Residue-level contacts at the interface:
Residue G143 in the second protein contacts residue I871 in the first protein (closest heavy-atom distance 3.9 Å).
Residue L281 in the second protein contacts residue Y825 in the first protein (closest heavy-atom distance 4.4 Å).
Residue A272 in the second protein contacts residue L874 in the first protein (closest heavy-atom distance 3.0 Å).
Residue P274 in the second protein is in contact with residue L874 in the first protein (closest heavy-atom distance 4.6 Å).
Residue F11 in the second protein interacts with residue T828 in the first protein (closest heavy-atom distance 3.6 Å).
Residue L13 in the second protein contacts residue N827 in the first protein (closest heavy-atom distance 3.9 Å).
Residue N85 in the second protein is in contact with residue N824 in the first protein (closest heavy-atom distance 3.8 Å).
Residue G147 in the second protein is in contact with residue R873 in the first protein (closest heavy-atom distance 4.6 Å).
Residue T218 in the second protein is in contact with residue Y825 in the first protein (closest heavy-atom distance 3.0 Å).
Residue P274 in the second protein contacts residue A875 in the first protein (closest heavy-atom distance 3.1 Å).
Residue F11 in the second protein is in contact with residue Y825 in the first protein (closest heavy-atom distance 4.0 Å).
Residue D146 in the second protein interacts with residue I871 in the first protein (closest heavy-atom distance 4.1 Å).
Residue E276 in the second protein contacts residue T828 in the first protein (closest heavy-atom distance 4.2 Å).
Residue P280 in the second protein interacts with residue N827 in the first protein (closest heavy-atom distance 4.0 Å).
Residue K152 in the second protein is in contact with residue L874 in the first protein (closest heavy-atom distance 4.0 Å).
Residue T12 in the second protein is in contact with residue N827 in the first protein (closest heavy-atom distance 2.9 Å).
Residue V277 in the second protein is in contact with residue F820 in the first protein (closest heavy-atom distance 4.5 Å).
Residue I278 in the second protein interacts with residue N822 in the first protein (closest heavy-atom distance 4.5 Å).
Residue V277 in the second protein contacts residue A803 in the first protein (closest heavy-atom distance 4.8 Å).
Residue N85 in the second protein interacts with residue Y802 in the first protein (closest heavy-atom distance 3.3 Å).
Residue D146 in the second protein interacts with residue R873 in the first protein (closest heavy-atom distance 3.6 Å).
Residue P274 in the second protein is in contact with residue R873 in the first protein (closest heavy-atom distance 4.0 Å).
Residue P274 in the second protein is in contact with residue I877 in the first protein (closest heavy-atom distance 4.5 Å).
Residue F11 in the second protein contacts residue N827 in the first protein (closest heavy-atom distance 4.0 Å).
Residue D146 in the second protein contacts residue G872 in the first protein (closest heavy-atom distance 3.2 Å).
Residue L84 in the second protein contacts residue R800 in the first protein (closest heavy-atom distance 4.2 Å).
Residue V277 in the second protein interacts with residue Y802 in the first protein (closest heavy-atom distance 3.5 Å).
Residue I87 in the second protein contacts residue G872 in the first protein (closest heavy-atom distance 3.8 Å).
Residue A216 in the second protein is in contact with residue Y825 in the first protein (closest heavy-atom distance 2.8 Å).
Residue E276 in the second protein is in contact with residue R829 in the first protein (closest heavy-atom distance 3.9 Å).
Residue G279 in the second protein is in contact with residue N827 in the first protein (closest heavy-atom distance 3.3 Å).
Residue E276 in the second protein interacts with residue I877 in the first protein (closest heavy-atom distance 3.5 Å).
Residue A272 in the second protein contacts residue R873 in the first protein (closest heavy-atom distance 4.5 Å).
Residue M217 in the second protein contacts residue Y825 in the first protein (closest heavy-atom distance 4.4 Å).
Residue Y145 in the second protein interacts with residue R873 in the first protein (closest heavy-atom distance 4.2 Å).
Residue I144 in the second protein is in contact with residue G872 in the first protein (closest heavy-atom distance 3.8 Å).
Residue R83 in the second protein interacts with residue R800 in the first protein (closest heavy-atom distance 3.1 Å).
Residue F273 in the second protein contacts residue L874 in the first protein (closest heavy-atom distance 3.9 Å).
Residue V277 in the second protein is in contact with residue L882 in the first protein (closest heavy-atom distance 4.6 Å).
Residue I278 in the second protein is in contact with residue Y825 in the first protein (closest heavy-atom distance 4.7 Å).
Residue L221 in the second protein interacts with residue Y825 in the first protein (closest heavy-atom distance 4.0 Å).
Residue I87 in the second protein is in contact with residue Y802 in the first protein (closest heavy-atom distance 3.4 Å).
Residue N86 in the second protein interacts with residue I871 in the first protein (closest heavy-atom distance 3.2 Å).
Residue N85 in the second protein contacts residue R800 in the first protein (closest heavy-atom distance 4.6 Å).
Residue V271 in the second protein is in contact with residue L874 in the first protein (closest heavy-atom distance 4.2 Å).
Residue G279 in the second protein interacts with residue N822 in the first protein (closest heavy-atom distance 4.5 Å).
Residue N86 in the second protein interacts with residue G872 in the first protein (closest heavy-atom distance 4.0 Å).
Residue N86 in the second protein contacts residue T870 in the first protein (closest heavy-atom distance 3.7 Å).
Residue F273 in the second protein interacts with residue R873 in the first protein (closest heavy-atom distance 3.4 Å).
Residue E276 in the second protein is in contact with residue F820 in the first protein (closest heavy-atom distance 4.2 Å).
Residue F215 in the second protein interacts with residue Y825 in the first protein (closest heavy-atom distance 3.6 Å).
Residue E276 in the second protein is in contact with residue N822 in the first protein (closest heavy-atom distance 3.4 Å).
Residue F11 in the second protein interacts with residue G826 in the first protein (closest heavy-atom distance 3.1 Å).
Residue P280 in the second protein contacts residue Y825 in the first protein (closest heavy-atom distance 3.2 Å).
Residue E88 in the second protein interacts with residue N824 in the first protein (closest heavy-atom distance 2.5 Å).
Residue Y145 in the second protein contacts residue G872 in the first protein (closest heavy-atom distance 3.2 Å).
Residue E276 in the second protein interacts with residue N827 in the first protein (closest heavy-atom distance 3.8 Å).
Residue V277 in the second protein is in contact with residue N822 in the first protein (closest heavy-atom distance 3.5 Å).
Residue Y145 in the second protein contacts residue L874 in the first protein (closest heavy-atom distance 3.5 Å).
Residue I144 in the second protein interacts with residue I871 in the first protein (closest heavy-atom distance 4.8 Å).

Sequence of the first protein:
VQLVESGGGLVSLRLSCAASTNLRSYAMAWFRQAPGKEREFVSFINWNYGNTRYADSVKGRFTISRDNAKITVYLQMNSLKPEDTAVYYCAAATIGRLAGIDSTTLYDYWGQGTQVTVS

The following describes two proteins that form a bound complex.

Sequence of the second protein:
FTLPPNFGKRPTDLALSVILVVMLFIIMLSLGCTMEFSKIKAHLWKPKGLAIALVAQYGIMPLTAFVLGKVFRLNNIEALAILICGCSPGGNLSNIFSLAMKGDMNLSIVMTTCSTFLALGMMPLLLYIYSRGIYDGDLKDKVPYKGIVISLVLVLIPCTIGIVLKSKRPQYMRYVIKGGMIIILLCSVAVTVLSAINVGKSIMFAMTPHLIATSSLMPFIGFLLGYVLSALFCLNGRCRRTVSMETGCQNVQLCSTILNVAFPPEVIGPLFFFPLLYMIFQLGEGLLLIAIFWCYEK